Interface contacts:
Residue P236 in the second protein interacts with residue A25 in the first protein (closest heavy-atom distance 3.1 Å).
Residue P236 in the second protein contacts residue T26 in the first protein (closest heavy-atom distance 3.4 Å).
Residue I86 in the second protein interacts with residue L9 in the first protein (closest heavy-atom distance 3.8 Å).
Residue K90 in the second protein interacts with residue L5 in the first protein (closest heavy-atom distance 4.2 Å).
Residue V68 in the second protein interacts with residue L5 in the first protein (closest heavy-atom distance 3.9 Å).
Residue I65 in the second protein is in contact with residue L18 in the first protein (closest heavy-atom distance 4.2 Å).
Residue I82 in the second protein contacts residue L9 in the first protein (closest heavy-atom distance 4.3 Å).
Residue K72 in the second protein interacts with residue L9 in the first protein (closest heavy-atom distance 3.1 Å).
Residue M241 in the second protein contacts residue L5 in the first protein (closest heavy-atom distance 3.4 Å).
Residue P236 in the second protein contacts residue E24 in the first protein (closest heavy-atom distance 3.3 Å).
Residue T61 in the second protein interacts with residue T26 in the first protein (closest heavy-atom distance 4.1 Å).
Residue E240 in the second protein contacts residue H2 in the first protein (closest heavy-atom distance 3.7 Å).
Residue I82 in the second protein contacts residue H6 in the first protein (closest heavy-atom distance 4.0 Å).
Residue K72 in the second protein contacts residue D11 in the first protein (closest heavy-atom distance 4.1 Å).
Residue I65 in the second protein is in contact with residue A25 in the first protein (closest heavy-atom distance 4.2 Å).
Residue Q85 in the second protein is in contact with residue L9 in the first protein (closest heavy-atom distance 3.5 Å).
Residue I86 in the second protein interacts with residue H2 in the first protein (closest heavy-atom distance 4.1 Å).
Residue I86 in the second protein is in contact with residue L5 in the first protein (closest heavy-atom distance 4.0 Å).
Residue F77 in the second protein is in contact with residue L9 in the first protein (closest heavy-atom distance 4.2 Å).
Residue P235 in the second protein contacts residue A25 in the first protein (closest heavy-atom distance 3.8 Å).
Residue L237 in the second protein is in contact with residue I4 in the first protein (closest heavy-atom distance 4.3 Å).
Residue L237 in the second protein interacts with residue L8 in the first protein (closest heavy-atom distance 4.4 Å).
Residue K72 in the second protein is in contact with residue Q10 in the first protein (closest heavy-atom distance 4.8 Å).
Residue V68 in the second protein interacts with residue L9 in the first protein (closest heavy-atom distance 3.7 Å).
Residue T61 in the second protein is in contact with residue A25 in the first protein (closest heavy-atom distance 3.7 Å).
Residue P236 in the second protein contacts residue G27 in the first protein (closest heavy-atom distance 3.8 Å).
Residue V68 in the second protein is in contact with residue L8 in the first protein (closest heavy-atom distance 4.0 Å).
Residue I86 in the second protein interacts with residue H6 in the first protein (closest heavy-atom distance 3.8 Å).
Residue P236 in the second protein interacts with residue I4 in the first protein (closest heavy-atom distance 4.2 Å).
Residue I65 in the second protein interacts with residue L21 in the first protein (closest heavy-atom distance 4.8 Å).
Residue I82 in the second protein is in contact with residue Q10 in the first protein (closest heavy-atom distance 3.1 Å).
Residue I65 in the second protein contacts residue T22 in the first protein (closest heavy-atom distance 3.5 Å).
Residue I65 in the second protein is in contact with residue L8 in the first protein (closest heavy-atom distance 4.0 Å).
Residue P235 in the second protein contacts residue T26 in the first protein (closest heavy-atom distance 3.6 Å).
Residue L89 in the second protein interacts with residue L5 in the first protein (closest heavy-atom distance 4.7 Å).
Residue L237 in the second protein is in contact with residue L5 in the first protein (closest heavy-atom distance 4.3 Å).
Residue K72 in the second protein interacts with residue L8 in the first protein (closest heavy-atom distance 3.6 Å).
Residue K90 in the second protein is in contact with residue H2 in the first protein (closest heavy-atom distance 3.1 Å).
Residue K62 in the second protein contacts residue T22 in the first protein (closest heavy-atom distance 4.3 Å).
Residue L237 in the second protein interacts with residue A25 in the first protein (closest heavy-atom distance 3.3 Å).
Residue L89 in the second protein contacts residue L9 in the first protein (closest heavy-atom distance 3.8 Å).

Sequence of the second protein:
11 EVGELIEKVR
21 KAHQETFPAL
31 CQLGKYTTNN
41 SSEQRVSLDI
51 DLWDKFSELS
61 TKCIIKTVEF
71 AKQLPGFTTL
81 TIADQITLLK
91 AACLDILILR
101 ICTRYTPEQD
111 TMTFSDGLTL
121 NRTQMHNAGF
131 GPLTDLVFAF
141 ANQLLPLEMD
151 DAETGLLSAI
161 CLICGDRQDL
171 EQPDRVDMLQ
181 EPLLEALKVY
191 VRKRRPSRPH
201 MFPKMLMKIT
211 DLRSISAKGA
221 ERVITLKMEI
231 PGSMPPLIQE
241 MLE

Sequence of the first protein:
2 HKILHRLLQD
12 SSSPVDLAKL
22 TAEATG

These two protein chains interact to form a complex.